Sequence of protein 1:
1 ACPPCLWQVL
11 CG

Contacts between the two chains:
Residue L157 in protein 2 interacts with residue V9 in protein 1 (closest heavy-atom distance 3.9 Å).
Residue V123 in protein 2 contacts residue V9 in protein 1 (closest heavy-atom distance 3.8 Å).
Residue L57 in protein 2 is in contact with residue V9 in protein 1 (closest heavy-atom distance 4.5 Å).
Residue K11 in protein 2 contacts residue L10 in protein 1 (closest heavy-atom distance 4.4 Å).
Residue L120 in protein 2 contacts residue L6 in protein 1 (closest heavy-atom distance 4.7 Å).
Residue L57 in protein 2 is in contact with residue L10 in protein 1 (closest heavy-atom distance 4.2 Å).
Residue G121 in protein 2 contacts residue L6 in protein 1 (closest heavy-atom distance 4.0 Å).
Residue I155 in protein 2 is in contact with residue L10 in protein 1 (closest heavy-atom distance 4.0 Å).
Residue Y119 in protein 2 is in contact with residue L6 in protein 1 (closest heavy-atom distance 3.6 Å).
Residue L57 in protein 2 contacts residue W7 in protein 1 (closest heavy-atom distance 3.8 Å).
Residue Y119 in protein 2 contacts residue W7 in protein 1 (closest heavy-atom distance 3.1 Å).
Residue L157 in protein 2 interacts with residue L10 in protein 1 (closest heavy-atom distance 3.2 Å).
Residue L57 in protein 2 interacts with residue L6 in protein 1 (closest heavy-atom distance 3.4 Å).

Sequence of protein 2:
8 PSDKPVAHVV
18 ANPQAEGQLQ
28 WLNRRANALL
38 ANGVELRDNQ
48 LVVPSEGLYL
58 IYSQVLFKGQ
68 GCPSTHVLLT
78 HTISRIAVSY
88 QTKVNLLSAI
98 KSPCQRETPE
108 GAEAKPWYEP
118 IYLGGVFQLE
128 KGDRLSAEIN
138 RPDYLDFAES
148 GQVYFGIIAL

These two protein chains interact to form a complex.